These two protein chains interact to form a complex.

Sequence of protein 2:
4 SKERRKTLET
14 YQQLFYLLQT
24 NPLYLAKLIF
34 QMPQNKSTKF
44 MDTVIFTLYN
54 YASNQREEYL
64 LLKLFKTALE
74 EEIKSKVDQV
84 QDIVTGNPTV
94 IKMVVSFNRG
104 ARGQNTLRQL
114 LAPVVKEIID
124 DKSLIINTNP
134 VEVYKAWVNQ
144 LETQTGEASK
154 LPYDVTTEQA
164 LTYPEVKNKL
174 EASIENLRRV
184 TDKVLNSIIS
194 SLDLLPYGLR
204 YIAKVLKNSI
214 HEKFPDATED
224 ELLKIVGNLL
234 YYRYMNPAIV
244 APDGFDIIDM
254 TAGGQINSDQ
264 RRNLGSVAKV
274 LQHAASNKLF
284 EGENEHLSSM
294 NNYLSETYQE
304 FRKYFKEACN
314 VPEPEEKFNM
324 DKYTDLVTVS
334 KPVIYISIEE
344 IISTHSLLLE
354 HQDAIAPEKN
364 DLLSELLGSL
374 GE

Interface contacts:
Residue K325 in protein 2 interacts with residue L121 in protein 1 (closest heavy-atom distance 3.6 Å).
Residue N53 in protein 2 contacts residue A15 in protein 1 (closest heavy-atom distance 3.9 Å).
Residue L197 in protein 2 is in contact with residue K133 in protein 1 (closest heavy-atom distance 3.6 Å).
Residue K320 in protein 2 interacts with residue S126 in protein 1 (closest heavy-atom distance 3.3 Å).
Residue V330 in protein 2 interacts with residue N28 in protein 1 (closest heavy-atom distance 3.7 Å).
Residue K334 in protein 2 interacts with residue I23 in protein 1 (closest heavy-atom distance 3.6 Å).
Residue L329 in protein 2 interacts with residue F30 in protein 1 (closest heavy-atom distance 3.6 Å).
Residue T331 in protein 2 interacts with residue K29 in protein 1 (closest heavy-atom distance 3.4 Å).
Residue N53 in protein 2 is in contact with residue G14 in protein 1 (closest heavy-atom distance 4.1 Å).
Residue S56 in protein 2 is in contact with residue A15 in protein 1 (closest heavy-atom distance 3.1 Å).
Residue L198 in protein 2 interacts with residue K133 in protein 1 (closest heavy-atom distance 2.8 Å).
Residue K325 in protein 2 contacts residue L162 in protein 1 (closest heavy-atom distance 3.8 Å).
Residue V336 in protein 2 is in contact with residue V35 in protein 1 (closest heavy-atom distance 4.0 Å).
Residue F321 in protein 2 is in contact with residue S126 in protein 1 (closest heavy-atom distance 3.4 Å).
Residue V332 in protein 2 interacts with residue P31 in protein 1 (closest heavy-atom distance 3.5 Å).
Residue L373 in protein 2 contacts residue L72 in protein 1 (closest heavy-atom distance 3.3 Å).
Residue V332 in protein 2 is in contact with residue I23 in protein 1 (closest heavy-atom distance 3.8 Å).
Residue V332 in protein 2 is in contact with residue F30 in protein 1 (closest heavy-atom distance 2.9 Å).
Residue Q112 in protein 2 contacts residue K135 in protein 1 (closest heavy-atom distance 3.1 Å).
Residue Q58 in protein 2 is in contact with residue S126 in protein 1 (closest heavy-atom distance 3.2 Å).
Residue K334 in protein 2 interacts with residue Y42 in protein 1 (closest heavy-atom distance 4.1 Å).
Residue Y200 in protein 2 contacts residue K133 in protein 1 (closest heavy-atom distance 3.7 Å).
Residue Q22 in protein 2 contacts residue V35 in protein 1 (closest heavy-atom distance 4.0 Å).
Residue N322 in protein 2 is in contact with residue P125 in protein 1 (closest heavy-atom distance 3.9 Å).
Residue N53 in protein 2 contacts residue L63 in protein 1 (closest heavy-atom distance 3.6 Å).
Residue E60 in protein 2 is in contact with residue Y34 in protein 1 (closest heavy-atom distance 3.9 Å).
Residue Q22 in protein 2 interacts with residue P36 in protein 1 (closest heavy-atom distance 3.9 Å).
Residue K320 in protein 2 contacts residue E129 in protein 1 (closest heavy-atom distance 2.9 Å).
Residue T331 in protein 2 contacts residue S32 in protein 1 (closest heavy-atom distance 3.9 Å).
Residue I337 in protein 2 interacts with residue V38 in protein 1 (closest heavy-atom distance 3.2 Å).
Residue N322 in protein 2 contacts residue D124 in protein 1 (closest heavy-atom distance 3.9 Å).
Residue N108 in protein 2 contacts residue N134 in protein 1 (closest heavy-atom distance 3.6 Å).
Residue Q58 in protein 2 contacts residue T127 in protein 1 (closest heavy-atom distance 3.6 Å).
Residue R59 in protein 2 interacts with residue P31 in protein 1 (closest heavy-atom distance 2.9 Å).
Residue R59 in protein 2 is in contact with residue F30 in protein 1 (closest heavy-atom distance 3.6 Å).
Residue K325 in protein 2 is in contact with residue D124 in protein 1 (closest heavy-atom distance 2.7 Å).
Residue S333 in protein 2 interacts with residue S32 in protein 1 (closest heavy-atom distance 2.9 Å).
Residue R59 in protein 2 contacts residue S32 in protein 1 (closest heavy-atom distance 3.0 Å).
Residue N53 in protein 2 contacts residue Y34 in protein 1 (closest heavy-atom distance 3.0 Å).
Residue L197 in protein 2 is in contact with residue K135 in protein 1 (closest heavy-atom distance 3.5 Å).
Residue Q58 in protein 2 interacts with residue L121 in protein 1 (closest heavy-atom distance 3.5 Å).
Residue D196 in protein 2 interacts with residue K133 in protein 1 (closest heavy-atom distance 3.5 Å).
Residue T331 in protein 2 is in contact with residue F30 in protein 1 (closest heavy-atom distance 2.9 Å).
Residue R59 in protein 2 contacts residue E33 in protein 1 (closest heavy-atom distance 3.8 Å).
Residue Y54 in protein 2 is in contact with residue Y34 in protein 1 (closest heavy-atom distance 3.6 Å).
Residue Q22 in protein 2 interacts with residue Y66 in protein 1 (closest heavy-atom distance 3.5 Å).
Residue L329 in protein 2 is in contact with residue L162 in protein 1 (closest heavy-atom distance 3.4 Å).
Residue Y326 in protein 2 contacts residue L162 in protein 1 (closest heavy-atom distance 4.0 Å).
Residue N57 in protein 2 interacts with residue Q118 in protein 1 (closest heavy-atom distance 3.2 Å).
Residue E375 in protein 2 is in contact with residue Q76 in protein 1 (closest heavy-atom distance 3.7 Å).
Residue Q112 in protein 2 is in contact with residue K133 in protein 1 (closest heavy-atom distance 3.1 Å).
Residue G106 in protein 2 interacts with residue N134 in protein 1 (closest heavy-atom distance 3.5 Å).
Residue Q58 in protein 2 contacts residue D124 in protein 1 (closest heavy-atom distance 3.1 Å).
Residue V330 in protein 2 interacts with residue F30 in protein 1 (closest heavy-atom distance 2.8 Å).
Residue Q112 in protein 2 contacts residue N134 in protein 1 (closest heavy-atom distance 3.2 Å).
Residue V330 in protein 2 interacts with residue K29 in protein 1 (closest heavy-atom distance 3.2 Å).
Residue V332 in protein 2 interacts with residue K29 in protein 1 (closest heavy-atom distance 3.5 Å).
Residue V332 in protein 2 contacts residue S32 in protein 1 (closest heavy-atom distance 2.9 Å).
Residue I339 in protein 2 contacts residue Y66 in protein 1 (closest heavy-atom distance 3.9 Å).
Residue N57 in protein 2 interacts with residue A15 in protein 1 (closest heavy-atom distance 2.8 Å).

Sequence of protein 1:
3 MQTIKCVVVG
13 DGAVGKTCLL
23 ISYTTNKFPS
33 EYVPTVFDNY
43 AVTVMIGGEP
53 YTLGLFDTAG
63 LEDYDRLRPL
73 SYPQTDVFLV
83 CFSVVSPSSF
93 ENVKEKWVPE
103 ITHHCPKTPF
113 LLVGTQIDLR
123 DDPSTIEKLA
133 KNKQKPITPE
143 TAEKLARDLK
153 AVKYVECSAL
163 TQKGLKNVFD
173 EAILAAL